Sequence of protein 2:
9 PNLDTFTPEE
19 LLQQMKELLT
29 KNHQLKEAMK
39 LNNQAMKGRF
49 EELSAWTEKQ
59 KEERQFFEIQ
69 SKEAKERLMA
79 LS

These two protein chains interact to form a complex.

Sequence of protein 1:
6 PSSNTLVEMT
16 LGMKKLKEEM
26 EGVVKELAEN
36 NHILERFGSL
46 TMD

Interface contacts:
Residue A36 in protein 2 contacts residue L32 in protein 1 (closest heavy-atom distance 3.9 Å).
Residue K29 in protein 2 interacts with residue E26 in protein 1 (closest heavy-atom distance 4.3 Å).
Residue A36 in protein 2 interacts with residue N36 in protein 1 (closest heavy-atom distance 4.9 Å).
Residue M23 in protein 2 is in contact with residue M14 in protein 1 (closest heavy-atom distance 4.2 Å).
Residue W54 in protein 2 interacts with residue T46 in protein 1 (closest heavy-atom distance 3.6 Å).
Residue L51 in protein 2 is in contact with residue L45 in protein 1 (closest heavy-atom distance 4.4 Å).
Residue D12 in protein 2 interacts with residue T15 in protein 1 (closest heavy-atom distance 3.6 Å).
Residue M44 in protein 2 interacts with residue L39 in protein 1 (closest heavy-atom distance 3.8 Å).
Residue F14 in protein 2 interacts with residue K19 in protein 1 (closest heavy-atom distance 3.8 Å).
Residue R47 in protein 2 is in contact with residue F42 in protein 1 (closest heavy-atom distance 3.9 Å).
Residue E25 in protein 2 contacts residue K22 in protein 1 (closest heavy-atom distance 4.8 Å).
Residue M44 in protein 2 is in contact with residue F42 in protein 1 (closest heavy-atom distance 4.5 Å).
Residue R47 in protein 2 contacts residue L39 in protein 1 (closest heavy-atom distance 4.0 Å).
Residue N40 in protein 2 interacts with residue N36 in protein 1 (closest heavy-atom distance 2.6 Å).
Residue F14 in protein 2 contacts residue T15 in protein 1 (closest heavy-atom distance 2.8 Å).
Residue F14 in protein 2 contacts residue L11 in protein 1 (closest heavy-atom distance 3.8 Å).
Residue Q22 in protein 2 interacts with residue M18 in protein 1 (closest heavy-atom distance 3.5 Å).
Residue L51 in protein 2 contacts residue F42 in protein 1 (closest heavy-atom distance 4.7 Å).
Residue T13 in protein 2 interacts with residue T15 in protein 1 (closest heavy-atom distance 3.8 Å).
Residue L26 in protein 2 interacts with residue K22 in protein 1 (closest heavy-atom distance 3.9 Å).
Residue N40 in protein 2 is in contact with residue N35 in protein 1 (closest heavy-atom distance 3.5 Å).
Residue M37 in protein 2 is in contact with residue L32 in protein 1 (closest heavy-atom distance 4.2 Å).
Residue P16 in protein 2 contacts residue P6 in protein 1 (closest heavy-atom distance 4.0 Å).
Residue L26 in protein 2 is in contact with residue L21 in protein 1 (closest heavy-atom distance 3.7 Å).
Residue L19 in protein 2 contacts residue M14 in protein 1 (closest heavy-atom distance 3.6 Å).
Residue L19 in protein 2 interacts with residue M18 in protein 1 (closest heavy-atom distance 3.9 Å).
Residue L19 in protein 2 is in contact with residue L11 in protein 1 (closest heavy-atom distance 3.5 Å).
Residue T13 in protein 2 interacts with residue L11 in protein 1 (closest heavy-atom distance 3.8 Å).
Residue P16 in protein 2 contacts residue L11 in protein 1 (closest heavy-atom distance 4.0 Å).
Residue L51 in protein 2 is in contact with residue T46 in protein 1 (closest heavy-atom distance 3.7 Å).
Residue L26 in protein 2 interacts with residue M18 in protein 1 (closest heavy-atom distance 3.5 Å).
Residue F14 in protein 2 interacts with residue M18 in protein 1 (closest heavy-atom distance 4.3 Å).
Residue L26 in protein 2 interacts with residue M25 in protein 1 (closest heavy-atom distance 4.1 Å).
Residue A43 in protein 2 interacts with residue L39 in protein 1 (closest heavy-atom distance 3.7 Å).
Residue K29 in protein 2 interacts with residue M25 in protein 1 (closest heavy-atom distance 3.9 Å).
Residue N40 in protein 2 is in contact with residue L39 in protein 1 (closest heavy-atom distance 3.5 Å).
Residue M23 in protein 2 is in contact with residue M18 in protein 1 (closest heavy-atom distance 3.2 Å).
Residue K29 in protein 2 interacts with residue V29 in protein 1 (closest heavy-atom distance 4.0 Å).
Residue T15 in protein 2 contacts residue L11 in protein 1 (closest heavy-atom distance 4.8 Å).
Residue R47 in protein 2 is in contact with residue G43 in protein 1 (closest heavy-atom distance 3.8 Å).
Residue L33 in protein 2 is in contact with residue V28 in protein 1 (closest heavy-atom distance 3.6 Å).
Residue L33 in protein 2 interacts with residue V29 in protein 1 (closest heavy-atom distance 4.6 Å).
Residue N30 in protein 2 contacts residue M25 in protein 1 (closest heavy-atom distance 3.7 Å).
Residue E50 in protein 2 is in contact with residue T46 in protein 1 (closest heavy-atom distance 4.7 Å).
Residue Q22 in protein 2 is in contact with residue K22 in protein 1 (closest heavy-atom distance 3.6 Å).
Residue T13 in protein 2 contacts residue V12 in protein 1 (closest heavy-atom distance 3.4 Å).
Residue L33 in protein 2 is in contact with residue M25 in protein 1 (closest heavy-atom distance 4.1 Å).
Residue L33 in protein 2 interacts with residue L32 in protein 1 (closest heavy-atom distance 3.7 Å).
Residue D12 in protein 2 contacts residue K19 in protein 1 (closest heavy-atom distance 3.7 Å).
Residue N40 in protein 2 contacts residue L32 in protein 1 (closest heavy-atom distance 3.7 Å).
Residue L19 in protein 2 is in contact with residue T15 in protein 1 (closest heavy-atom distance 4.0 Å).